Interface contacts:
Residue I3 in chain A interacts with residue P19 in chain B (closest heavy-atom distance 4.5 Å).
Residue R16 in chain A contacts residue Y25 in chain B (closest heavy-atom distance 4.0 Å).
Residue E74 in chain A interacts with residue K30 in chain B (closest heavy-atom distance 2.7 Å).
Residue R16 in chain A contacts residue F28 in chain B (closest heavy-atom distance 3.8 Å).
Residue P6 in chain A contacts residue L104 in chain B (closest heavy-atom distance 3.6 Å).
Residue N67 in chain A interacts with residue K30 in chain B (closest heavy-atom distance 4.3 Å).
Residue R56 in chain A contacts residue L44 in chain B (closest heavy-atom distance 3.6 Å).
Residue M64 in chain A contacts residue W69 in chain B (closest heavy-atom distance 3.9 Å).
Residue T255 in chain A contacts residue M43 in chain B (closest heavy-atom distance 3.4 Å).
Residue Y4 in chain A interacts with residue L104 in chain B (closest heavy-atom distance 2.4 Å).
Residue G61 in chain A is in contact with residue P72 in chain B (closest heavy-atom distance 3.1 Å).
Residue Y4 in chain A interacts with residue K18 in chain B (closest heavy-atom distance 3.7 Å).
Residue P6 in chain A contacts residue A105 in chain B (closest heavy-atom distance 3.6 Å).
Residue M63 in chain A is in contact with residue W69 in chain B (closest heavy-atom distance 3.4 Å).
Residue P6 in chain A contacts residue G106 in chain B (closest heavy-atom distance 4.0 Å).
Residue Y4 in chain A contacts residue A105 in chain B (closest heavy-atom distance 4.5 Å).
Residue I17 in chain A is in contact with residue F28 in chain B (closest heavy-atom distance 3.5 Å).
Residue W20 in chain A interacts with residue F28 in chain B (closest heavy-atom distance 4.0 Å).
Residue N67 in chain A interacts with residue Q86 in chain B (closest heavy-atom distance 3.3 Å).
Residue A68 in chain A interacts with residue M26 in chain B (closest heavy-atom distance 4.8 Å).
Residue Y4 in chain A is in contact with residue Y22 in chain B (closest heavy-atom distance 3.7 Å).
Residue I72 in chain A is in contact with residue F28 in chain B (closest heavy-atom distance 3.7 Å).
Residue G61 in chain A is in contact with residue T70 in chain B (closest heavy-atom distance 4.5 Å).
Residue M64 in chain A interacts with residue L44 in chain B (closest heavy-atom distance 4.3 Å).
Residue R16 in chain A is in contact with residue P27 in chain B (closest heavy-atom distance 3.5 Å).
Residue N67 in chain A contacts residue I68 in chain B (closest heavy-atom distance 3.7 Å).
Residue E62 in chain A is in contact with residue W69 in chain B (closest heavy-atom distance 3.2 Å).
Residue A9 in chain A contacts residue Y22 in chain B (closest heavy-atom distance 3.5 Å).
Residue A68 in chain A contacts residue V29 in chain B (closest heavy-atom distance 4.2 Å).
Residue N67 in chain A is in contact with residue V29 in chain B (closest heavy-atom distance 3.7 Å).
Residue Y4 in chain A is in contact with residue G106 in chain B (closest heavy-atom distance 5.0 Å).
Residue G256 in chain A contacts residue M43 in chain B (closest heavy-atom distance 4.8 Å).
Residue G61 in chain A interacts with residue T71 in chain B (closest heavy-atom distance 5.0 Å).
Residue S65 in chain A is in contact with residue V67 in chain B (closest heavy-atom distance 4.7 Å).
Residue M64 in chain A is in contact with residue I68 in chain B (closest heavy-atom distance 3.6 Å).
Residue A71 in chain A is in contact with residue F28 in chain B (closest heavy-atom distance 3.6 Å).
Residue M63 in chain A contacts residue I68 in chain B (closest heavy-atom distance 4.3 Å).
Residue A68 in chain A contacts residue F28 in chain B (closest heavy-atom distance 4.5 Å).
Residue S65 in chain A is in contact with residue W69 in chain B (closest heavy-atom distance 4.8 Å).
Residue R16 in chain A is in contact with residue Y22 in chain B (closest heavy-atom distance 3.4 Å).
Residue S65 in chain A contacts residue L44 in chain B (closest heavy-atom distance 3.9 Å).
Residue Y4 in chain A contacts residue P19 in chain B (closest heavy-atom distance 3.7 Å).
Residue S65 in chain A is in contact with residue I68 in chain B (closest heavy-atom distance 2.9 Å).
Residue E62 in chain A interacts with residue P72 in chain B (closest heavy-atom distance 4.4 Å).
Residue Y4 in chain A interacts with residue L103 in chain B (closest heavy-atom distance 4.6 Å).
Residue E13 in chain A contacts residue F28 in chain B (closest heavy-atom distance 3.9 Å).
Residue A71 in chain A is in contact with residue K30 in chain B (closest heavy-atom distance 4.0 Å).
Residue E62 in chain A is in contact with residue T71 in chain B (closest heavy-atom distance 2.6 Å).
Residue E62 in chain A contacts residue T70 in chain B (closest heavy-atom distance 3.4 Å).
Residue M63 in chain A interacts with residue T70 in chain B (closest heavy-atom distance 2.9 Å).
Residue M63 in chain A is in contact with residue L44 in chain B (closest heavy-atom distance 3.8 Å).
Residue A12 in chain A contacts residue Y22 in chain B (closest heavy-atom distance 4.2 Å).
Residue A68 in chain A interacts with residue I68 in chain B (closest heavy-atom distance 3.9 Å).

Sequence of chain A:
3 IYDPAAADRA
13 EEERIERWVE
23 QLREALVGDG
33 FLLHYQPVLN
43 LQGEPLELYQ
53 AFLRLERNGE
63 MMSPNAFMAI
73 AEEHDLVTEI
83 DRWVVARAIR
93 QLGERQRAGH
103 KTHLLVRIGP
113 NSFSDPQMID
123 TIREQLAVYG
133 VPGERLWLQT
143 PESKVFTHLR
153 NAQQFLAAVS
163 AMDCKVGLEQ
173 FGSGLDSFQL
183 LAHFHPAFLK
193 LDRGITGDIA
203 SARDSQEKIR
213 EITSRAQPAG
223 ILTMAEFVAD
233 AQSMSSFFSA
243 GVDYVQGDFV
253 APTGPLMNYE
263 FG

Sequence of chain B:
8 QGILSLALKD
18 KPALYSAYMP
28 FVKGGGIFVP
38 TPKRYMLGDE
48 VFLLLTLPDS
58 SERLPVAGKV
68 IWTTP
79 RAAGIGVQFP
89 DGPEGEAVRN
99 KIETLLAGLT

The following describes two proteins that form a bound complex.